Sequence of chain A:
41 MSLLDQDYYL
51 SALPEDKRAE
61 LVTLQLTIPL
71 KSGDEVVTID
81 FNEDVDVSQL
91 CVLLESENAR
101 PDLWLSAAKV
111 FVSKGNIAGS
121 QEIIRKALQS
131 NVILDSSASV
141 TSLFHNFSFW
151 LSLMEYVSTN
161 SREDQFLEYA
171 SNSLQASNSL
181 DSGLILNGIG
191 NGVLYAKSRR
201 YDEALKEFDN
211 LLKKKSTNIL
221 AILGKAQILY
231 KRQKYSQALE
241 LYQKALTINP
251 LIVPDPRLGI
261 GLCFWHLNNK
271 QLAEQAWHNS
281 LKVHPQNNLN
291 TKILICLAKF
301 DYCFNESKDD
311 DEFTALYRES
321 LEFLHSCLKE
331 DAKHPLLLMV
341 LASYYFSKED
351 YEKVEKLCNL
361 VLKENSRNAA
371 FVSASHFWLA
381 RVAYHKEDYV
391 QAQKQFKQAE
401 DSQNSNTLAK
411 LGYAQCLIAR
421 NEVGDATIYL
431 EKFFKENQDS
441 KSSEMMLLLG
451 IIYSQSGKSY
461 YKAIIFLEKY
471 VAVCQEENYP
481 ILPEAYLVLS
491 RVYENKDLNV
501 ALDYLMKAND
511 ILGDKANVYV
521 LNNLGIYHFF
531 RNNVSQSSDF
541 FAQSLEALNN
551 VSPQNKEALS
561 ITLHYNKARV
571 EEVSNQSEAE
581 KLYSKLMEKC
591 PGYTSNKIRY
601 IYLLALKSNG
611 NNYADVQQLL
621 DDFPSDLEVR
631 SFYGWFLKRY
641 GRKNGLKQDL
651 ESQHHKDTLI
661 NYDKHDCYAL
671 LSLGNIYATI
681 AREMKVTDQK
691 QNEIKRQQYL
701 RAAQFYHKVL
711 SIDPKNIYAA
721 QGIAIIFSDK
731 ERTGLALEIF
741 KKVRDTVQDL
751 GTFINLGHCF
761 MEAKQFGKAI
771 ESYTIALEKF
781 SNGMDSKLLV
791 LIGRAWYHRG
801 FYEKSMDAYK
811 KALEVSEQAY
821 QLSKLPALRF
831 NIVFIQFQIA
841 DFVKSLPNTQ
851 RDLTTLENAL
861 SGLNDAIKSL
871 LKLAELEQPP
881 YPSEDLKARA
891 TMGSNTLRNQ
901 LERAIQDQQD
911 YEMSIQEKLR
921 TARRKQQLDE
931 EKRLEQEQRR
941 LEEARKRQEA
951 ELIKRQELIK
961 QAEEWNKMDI

This data describes a binding interaction between two proteins.

Sequence of chain B:
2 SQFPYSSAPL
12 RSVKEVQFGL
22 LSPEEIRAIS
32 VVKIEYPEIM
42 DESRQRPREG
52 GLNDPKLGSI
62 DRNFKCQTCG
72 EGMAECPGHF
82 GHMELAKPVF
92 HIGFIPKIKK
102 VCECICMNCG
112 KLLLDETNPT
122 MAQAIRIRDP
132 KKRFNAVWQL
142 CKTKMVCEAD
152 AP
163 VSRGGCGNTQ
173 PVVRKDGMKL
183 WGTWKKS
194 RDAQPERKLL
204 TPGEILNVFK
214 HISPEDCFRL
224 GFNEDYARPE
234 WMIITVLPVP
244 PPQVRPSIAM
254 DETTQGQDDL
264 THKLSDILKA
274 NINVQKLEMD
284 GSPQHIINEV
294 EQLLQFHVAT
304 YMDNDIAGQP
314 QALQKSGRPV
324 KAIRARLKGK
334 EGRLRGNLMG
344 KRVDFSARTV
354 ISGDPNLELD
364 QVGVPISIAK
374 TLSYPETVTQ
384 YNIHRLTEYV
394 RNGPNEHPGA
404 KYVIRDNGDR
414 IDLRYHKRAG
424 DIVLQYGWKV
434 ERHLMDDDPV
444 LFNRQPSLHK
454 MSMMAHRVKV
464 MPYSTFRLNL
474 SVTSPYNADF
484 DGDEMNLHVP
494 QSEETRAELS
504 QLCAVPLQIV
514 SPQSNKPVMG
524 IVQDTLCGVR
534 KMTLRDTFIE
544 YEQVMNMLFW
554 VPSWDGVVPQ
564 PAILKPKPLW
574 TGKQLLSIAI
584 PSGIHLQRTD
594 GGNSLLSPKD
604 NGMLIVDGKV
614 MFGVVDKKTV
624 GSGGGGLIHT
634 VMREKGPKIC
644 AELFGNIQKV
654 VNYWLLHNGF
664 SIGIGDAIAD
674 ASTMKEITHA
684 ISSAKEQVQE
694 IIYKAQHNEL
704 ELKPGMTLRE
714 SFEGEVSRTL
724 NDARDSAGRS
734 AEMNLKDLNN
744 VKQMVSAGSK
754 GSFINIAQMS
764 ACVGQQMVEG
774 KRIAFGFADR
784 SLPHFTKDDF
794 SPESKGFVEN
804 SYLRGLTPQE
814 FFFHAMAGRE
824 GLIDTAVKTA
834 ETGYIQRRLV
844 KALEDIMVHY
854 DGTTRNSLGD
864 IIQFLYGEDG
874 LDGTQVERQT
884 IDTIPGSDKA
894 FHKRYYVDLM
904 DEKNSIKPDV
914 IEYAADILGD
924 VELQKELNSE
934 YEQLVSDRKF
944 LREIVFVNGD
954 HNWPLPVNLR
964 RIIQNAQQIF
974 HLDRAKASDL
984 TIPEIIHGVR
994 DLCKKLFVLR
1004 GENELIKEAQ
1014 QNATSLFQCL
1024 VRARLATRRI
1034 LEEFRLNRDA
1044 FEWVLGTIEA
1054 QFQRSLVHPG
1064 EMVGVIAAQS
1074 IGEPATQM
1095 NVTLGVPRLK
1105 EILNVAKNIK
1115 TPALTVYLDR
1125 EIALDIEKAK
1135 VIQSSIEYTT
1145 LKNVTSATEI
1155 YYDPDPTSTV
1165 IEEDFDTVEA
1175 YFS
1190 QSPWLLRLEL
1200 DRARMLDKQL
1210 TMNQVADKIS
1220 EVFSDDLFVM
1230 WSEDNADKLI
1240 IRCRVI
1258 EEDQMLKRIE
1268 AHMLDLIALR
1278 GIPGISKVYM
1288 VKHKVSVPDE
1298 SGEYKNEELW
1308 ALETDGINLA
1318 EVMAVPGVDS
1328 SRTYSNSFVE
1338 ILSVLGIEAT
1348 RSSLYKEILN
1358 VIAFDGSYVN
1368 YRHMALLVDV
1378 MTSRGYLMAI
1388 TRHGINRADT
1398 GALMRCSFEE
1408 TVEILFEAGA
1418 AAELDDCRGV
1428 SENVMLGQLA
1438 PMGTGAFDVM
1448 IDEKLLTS

Interface contacts:
Residue M903 in chain B interacts with residue Q926 in chain A (closest heavy-atom distance 3.7 Å).
Residue M903 in chain B is in contact with residue R923 in chain A (closest heavy-atom distance 4.5 Å).
Residue L921 in chain B contacts residue K918 in chain A (closest heavy-atom distance 4.8 Å).
Residue N931 in chain B is in contact with residue Q926 in chain A (closest heavy-atom distance 4.9 Å).
Residue Q927 in chain B is in contact with residue Q926 in chain A (closest heavy-atom distance 3.6 Å).
Residue A918 in chain B contacts residue T849 in chain A (closest heavy-atom distance 5.0 Å).
Residue G922 in chain B contacts residue L919 in chain A (closest heavy-atom distance 4.2 Å).
Residue L921 in chain B is in contact with residue L919 in chain A (closest heavy-atom distance 4.8 Å).
Residue V924 in chain B is in contact with residue K925 in chain A (closest heavy-atom distance 4.1 Å).
Residue G922 in chain B interacts with residue A922 in chain A (closest heavy-atom distance 3.6 Å).
Residue K928 in chain B is in contact with residue D929 in chain A (closest heavy-atom distance 4.3 Å).
Residue L902 in chain B interacts with residue L919 in chain A (closest heavy-atom distance 4.9 Å).
Residue G922 in chain B interacts with residue K918 in chain A (closest heavy-atom distance 4.3 Å).
Residue V924 in chain B is in contact with residue Q926 in chain A (closest heavy-atom distance 4.0 Å).
Residue K928 in chain B is in contact with residue R933 in chain A (closest heavy-atom distance 3.7 Å).
Residue M903 in chain B is in contact with residue L919 in chain A (closest heavy-atom distance 3.6 Å).
Residue V924 in chain B contacts residue A922 in chain A (closest heavy-atom distance 4.6 Å).
Residue M903 in chain B contacts residue A922 in chain A (closest heavy-atom distance 3.8 Å).